Sequence of protein 1:
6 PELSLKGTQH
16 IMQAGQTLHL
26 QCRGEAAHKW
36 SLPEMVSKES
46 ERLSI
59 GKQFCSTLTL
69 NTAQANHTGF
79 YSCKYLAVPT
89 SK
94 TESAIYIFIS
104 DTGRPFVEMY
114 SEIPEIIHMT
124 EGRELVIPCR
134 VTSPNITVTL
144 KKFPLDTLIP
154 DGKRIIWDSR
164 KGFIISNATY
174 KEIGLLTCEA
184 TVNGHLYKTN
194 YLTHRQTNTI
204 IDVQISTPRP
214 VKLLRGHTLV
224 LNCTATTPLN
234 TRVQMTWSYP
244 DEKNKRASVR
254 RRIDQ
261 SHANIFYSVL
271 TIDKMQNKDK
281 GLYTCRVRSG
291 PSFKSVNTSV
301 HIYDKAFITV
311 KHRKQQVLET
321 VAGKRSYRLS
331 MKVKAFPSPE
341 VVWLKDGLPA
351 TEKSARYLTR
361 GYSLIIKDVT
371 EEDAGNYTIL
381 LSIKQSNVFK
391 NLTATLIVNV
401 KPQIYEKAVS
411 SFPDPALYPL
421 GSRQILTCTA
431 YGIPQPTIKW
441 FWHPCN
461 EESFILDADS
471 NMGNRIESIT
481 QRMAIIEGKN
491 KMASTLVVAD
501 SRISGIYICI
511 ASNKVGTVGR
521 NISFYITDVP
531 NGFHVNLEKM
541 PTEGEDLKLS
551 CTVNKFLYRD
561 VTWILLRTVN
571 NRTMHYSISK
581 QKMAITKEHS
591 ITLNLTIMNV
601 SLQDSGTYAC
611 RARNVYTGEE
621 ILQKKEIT

Interface contacts:
Residue P413 in protein 2 contacts residue T495 in protein 1 (closest heavy-atom distance 4.5 Å).
Residue E487 in protein 2 contacts residue K407 in protein 1 (closest heavy-atom distance 3.0 Å).
Residue T429 in protein 2 interacts with residue V409 in protein 1 (closest heavy-atom distance 4.2 Å).
Residue F412 in protein 2 is in contact with residue I425 in protein 1 (closest heavy-atom distance 3.9 Å).
Residue F412 in protein 2 contacts residue T495 in protein 1 (closest heavy-atom distance 3.4 Å).
Residue I486 in protein 2 contacts residue K407 in protein 1 (closest heavy-atom distance 3.2 Å).
Residue S410 in protein 2 contacts residue T429 in protein 1 (closest heavy-atom distance 3.3 Å).
Residue S410 in protein 2 contacts residue A484 in protein 1 (closest heavy-atom distance 3.5 Å).
Residue S410 in protein 2 interacts with residue A493 in protein 1 (closest heavy-atom distance 3.7 Å).
Residue P413 in protein 2 is in contact with residue I425 in protein 1 (closest heavy-atom distance 3.7 Å).
Residue I425 in protein 2 is in contact with residue F412 in protein 1 (closest heavy-atom distance 3.5 Å).
Residue A408 in protein 2 is in contact with residue E487 in protein 1 (closest heavy-atom distance 3.8 Å).
Residue T495 in protein 2 is in contact with residue F412 in protein 1 (closest heavy-atom distance 3.5 Å).
Residue V409 in protein 2 interacts with residue Y405 in protein 1 (closest heavy-atom distance 4.3 Å).
Residue A493 in protein 2 interacts with residue S410 in protein 1 (closest heavy-atom distance 4.2 Å).
Residue A408 in protein 2 interacts with residue K491 in protein 1 (closest heavy-atom distance 2.3 Å).
Residue R325 in protein 2 is in contact with residue S354 in protein 1 (closest heavy-atom distance 4.4 Å).
Residue E406 in protein 2 contacts residue V409 in protein 1 (closest heavy-atom distance 3.0 Å).
Residue Y405 in protein 2 is in contact with residue V409 in protein 1 (closest heavy-atom distance 4.1 Å).
Residue R423 in protein 2 interacts with residue N531 in protein 1 (closest heavy-atom distance 4.1 Å).
Residue T427 in protein 2 is in contact with residue S411 in protein 1 (closest heavy-atom distance 4.8 Å).
Residue D368 in protein 2 interacts with residue R356 in protein 1 (closest heavy-atom distance 4.4 Å).
Residue E487 in protein 2 interacts with residue A408 in protein 1 (closest heavy-atom distance 3.5 Å).
Residue A484 in protein 2 is in contact with residue S410 in protein 1 (closest heavy-atom distance 3.8 Å).
Residue V409 in protein 2 contacts residue I486 in protein 1 (closest heavy-atom distance 3.8 Å).
Residue E406 in protein 2 interacts with residue S410 in protein 1 (closest heavy-atom distance 4.3 Å).
Residue A408 in protein 2 is in contact with residue I486 in protein 1 (closest heavy-atom distance 4.0 Å).
Residue K353 in protein 2 contacts residue R325 in protein 1 (closest heavy-atom distance 3.4 Å).
Residue K367 in protein 2 interacts with residue R356 in protein 1 (closest heavy-atom distance 3.8 Å).
Residue E487 in protein 2 interacts with residue Q403 in protein 1 (closest heavy-atom distance 4.0 Å).
Residue K491 in protein 2 contacts residue A408 in protein 1 (closest heavy-atom distance 3.2 Å).
Residue Q403 in protein 2 contacts residue E487 in protein 1 (closest heavy-atom distance 3.5 Å).
Residue V409 in protein 2 is in contact with residue K491 in protein 1 (closest heavy-atom distance 4.3 Å).
Residue R325 in protein 2 interacts with residue K353 in protein 1 (closest heavy-atom distance 2.9 Å).
Residue T427 in protein 2 is in contact with residue F412 in protein 1 (closest heavy-atom distance 4.4 Å).
Residue K407 in protein 2 interacts with residue E487 in protein 1 (closest heavy-atom distance 3.1 Å).
Residue R356 in protein 2 is in contact with residue K367 in protein 1 (closest heavy-atom distance 3.2 Å).
Residue V409 in protein 2 contacts residue E406 in protein 1 (closest heavy-atom distance 2.9 Å).
Residue P413 in protein 2 is in contact with residue T427 in protein 1 (closest heavy-atom distance 4.7 Å).
Residue K367 in protein 2 interacts with residue K367 in protein 1 (closest heavy-atom distance 3.8 Å).
Residue V409 in protein 2 is in contact with residue T429 in protein 1 (closest heavy-atom distance 4.4 Å).
Residue K367 in protein 2 is in contact with residue A355 in protein 1 (closest heavy-atom distance 2.2 Å).
Residue V409 in protein 2 is in contact with residue V409 in protein 1 (closest heavy-atom distance 4.1 Å).
Residue F412 in protein 2 contacts residue R482 in protein 1 (closest heavy-atom distance 3.2 Å).
Residue A355 in protein 2 contacts residue K367 in protein 1 (closest heavy-atom distance 3.4 Å).
Residue T429 in protein 2 contacts residue S410 in protein 1 (closest heavy-atom distance 3.1 Å).
Residue I486 in protein 2 contacts residue A408 in protein 1 (closest heavy-atom distance 3.4 Å).
Residue S410 in protein 2 interacts with residue E406 in protein 1 (closest heavy-atom distance 3.9 Å).
Residue I425 in protein 2 interacts with residue P413 in protein 1 (closest heavy-atom distance 3.9 Å).
Residue I486 in protein 2 is in contact with residue V409 in protein 1 (closest heavy-atom distance 4.0 Å).
Residue S410 in protein 2 contacts residue T427 in protein 1 (closest heavy-atom distance 3.9 Å).
Residue A408 in protein 2 contacts residue Y405 in protein 1 (closest heavy-atom distance 4.0 Å).
Residue S410 in protein 2 is in contact with residue I486 in protein 1 (closest heavy-atom distance 3.9 Å).
Residue K407 in protein 2 contacts residue I486 in protein 1 (closest heavy-atom distance 3.2 Å).
Residue F412 in protein 2 contacts residue T427 in protein 1 (closest heavy-atom distance 4.5 Å).
Residue Y405 in protein 2 is in contact with residue A408 in protein 1 (closest heavy-atom distance 3.8 Å).
Residue N531 in protein 2 contacts residue R423 in protein 1 (closest heavy-atom distance 4.2 Å).
Residue I486 in protein 2 interacts with residue S410 in protein 1 (closest heavy-atom distance 4.0 Å).
Residue R482 in protein 2 interacts with residue F412 in protein 1 (closest heavy-atom distance 3.2 Å).
Residue T427 in protein 2 contacts residue S410 in protein 1 (closest heavy-atom distance 3.7 Å).

These two protein chains interact to form a complex.

Sequence of protein 2:
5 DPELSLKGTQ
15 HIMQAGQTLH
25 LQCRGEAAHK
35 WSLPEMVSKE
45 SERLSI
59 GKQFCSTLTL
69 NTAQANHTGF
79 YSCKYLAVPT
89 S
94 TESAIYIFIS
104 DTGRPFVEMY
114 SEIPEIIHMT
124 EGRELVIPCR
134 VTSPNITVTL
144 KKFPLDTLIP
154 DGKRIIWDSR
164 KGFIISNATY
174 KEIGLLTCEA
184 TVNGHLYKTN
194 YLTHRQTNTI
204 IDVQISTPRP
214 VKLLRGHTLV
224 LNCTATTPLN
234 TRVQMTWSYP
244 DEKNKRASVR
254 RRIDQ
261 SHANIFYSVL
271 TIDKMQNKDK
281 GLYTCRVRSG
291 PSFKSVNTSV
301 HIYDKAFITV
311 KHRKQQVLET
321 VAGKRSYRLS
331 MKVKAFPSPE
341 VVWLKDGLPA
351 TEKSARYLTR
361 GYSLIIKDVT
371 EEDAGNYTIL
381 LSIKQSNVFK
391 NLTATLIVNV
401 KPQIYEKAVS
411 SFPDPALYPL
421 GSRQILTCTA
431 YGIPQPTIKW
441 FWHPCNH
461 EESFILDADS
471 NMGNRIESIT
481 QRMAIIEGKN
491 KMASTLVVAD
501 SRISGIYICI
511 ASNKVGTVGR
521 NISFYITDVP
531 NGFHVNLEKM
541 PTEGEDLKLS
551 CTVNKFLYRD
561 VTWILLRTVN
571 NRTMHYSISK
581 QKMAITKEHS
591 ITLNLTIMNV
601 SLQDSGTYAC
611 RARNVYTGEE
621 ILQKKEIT